These two protein chains interact to form a complex.

Sequence of protein 2:
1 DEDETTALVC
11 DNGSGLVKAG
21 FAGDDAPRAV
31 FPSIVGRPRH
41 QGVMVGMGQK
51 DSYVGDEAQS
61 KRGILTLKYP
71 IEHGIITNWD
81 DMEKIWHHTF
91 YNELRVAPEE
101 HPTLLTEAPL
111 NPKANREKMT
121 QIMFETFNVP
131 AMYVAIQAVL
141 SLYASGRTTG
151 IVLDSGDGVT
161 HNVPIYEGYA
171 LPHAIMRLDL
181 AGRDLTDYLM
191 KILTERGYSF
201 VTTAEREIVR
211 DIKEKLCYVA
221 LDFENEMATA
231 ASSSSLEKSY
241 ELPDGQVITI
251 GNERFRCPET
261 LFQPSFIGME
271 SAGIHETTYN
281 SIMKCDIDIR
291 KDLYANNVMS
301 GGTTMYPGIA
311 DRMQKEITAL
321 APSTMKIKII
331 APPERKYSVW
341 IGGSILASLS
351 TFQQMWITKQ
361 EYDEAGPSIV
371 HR

Contacts between the two chains:
Residue E536 in protein 1 interacts with residue T351 in protein 2 (closest heavy-atom distance 2.4 Å).
Residue G636 in protein 1 is in contact with residue I345 in protein 2 (closest heavy-atom distance 1.9 Å).
Residue E534 in protein 1 interacts with residue S350 in protein 2 (closest heavy-atom distance 0.4 Å).
Residue I532 in protein 1 interacts with residue T351 in protein 2 (closest heavy-atom distance 1.5 Å).
Residue F539 in protein 1 interacts with residue Y143 in protein 2 (closest heavy-atom distance 2.3 Å).
Residue E652 in protein 1 is in contact with residue D1 in protein 2 (closest heavy-atom distance 1.5 Å).
Residue M538 in protein 1 interacts with residue Y143 in protein 2 (closest heavy-atom distance 1.9 Å).
Residue G630 in protein 1 contacts residue D24 in protein 2 (closest heavy-atom distance 2.3 Å).
Residue G640 in protein 1 is in contact with residue D24 in protein 2 (closest heavy-atom distance 2.2 Å).
Residue S531 in protein 1 interacts with residue T351 in protein 2 (closest heavy-atom distance 1.6 Å).
Residue P526 in protein 1 interacts with residue Q354 in protein 2 (closest heavy-atom distance 0.7 Å).
Residue K638 in protein 1 interacts with residue G23 in protein 2 (closest heavy-atom distance 1.6 Å).
Residue E535 in protein 1 interacts with residue T351 in protein 2 (closest heavy-atom distance 1.3 Å).
Residue K634 in protein 1 contacts residue I345 in protein 2 (closest heavy-atom distance 0.8 Å).
Residue K639 in protein 1 contacts residue G23 in protein 2 (closest heavy-atom distance 1.0 Å).
Residue G630 in protein 1 contacts residue D25 in protein 2 (closest heavy-atom distance 1.2 Å).
Residue G635 in protein 1 interacts with residue I345 in protein 2 (closest heavy-atom distance 0.6 Å).
Residue N407 in protein 1 interacts with residue E334 in protein 2 (closest heavy-atom distance 0.9 Å).
Residue E535 in protein 1 is in contact with residue M355 in protein 2 (closest heavy-atom distance 1.9 Å).
Residue T645 in protein 1 contacts residue S350 in protein 2 (closest heavy-atom distance 2.4 Å).
Residue G631 in protein 1 interacts with residue D25 in protein 2 (closest heavy-atom distance 1.2 Å).
Residue G406 in protein 1 interacts with residue E334 in protein 2 (closest heavy-atom distance 0.1 Å).
Residue G635 in protein 1 contacts residue I341 in protein 2 (closest heavy-atom distance 2.0 Å).
Residue Q644 in protein 1 interacts with residue L349 in protein 2 (closest heavy-atom distance 2.4 Å).
Residue K634 in protein 1 interacts with residue A144 in protein 2 (closest heavy-atom distance 0.7 Å).
Residue K638 in protein 1 interacts with residue S348 in protein 2 (closest heavy-atom distance 1.8 Å).
Residue K541 in protein 1 interacts with residue G146 in protein 2 (closest heavy-atom distance 2.5 Å).
Residue K639 in protein 1 is in contact with residue S344 in protein 2 (closest heavy-atom distance 0.8 Å).
Residue M527 in protein 1 is in contact with residue Q354 in protein 2 (closest heavy-atom distance 2.3 Å).
Residue G629 in protein 1 is in contact with residue D24 in protein 2 (closest heavy-atom distance 0.6 Å).
Residue G632 in protein 1 contacts residue E334 in protein 2 (closest heavy-atom distance 2.5 Å).
Residue P540 in protein 1 contacts residue Y143 in protein 2 (closest heavy-atom distance 2.1 Å).
Residue N407 in protein 1 contacts residue P333 in protein 2 (closest heavy-atom distance 1.3 Å).
Residue G640 in protein 1 is in contact with residue G23 in protein 2 (closest heavy-atom distance 2.5 Å).
Residue M538 in protein 1 contacts residue I345 in protein 2 (closest heavy-atom distance 2.1 Å).
Residue K634 in protein 1 interacts with residue S145 in protein 2 (closest heavy-atom distance 1.2 Å).
Residue K634 in protein 1 interacts with residue S141 in protein 2 (closest heavy-atom distance 2.0 Å).
Residue E535 in protein 1 interacts with residue L349 in protein 2 (closest heavy-atom distance 1.8 Å).
Residue V405 in protein 1 interacts with residue P333 in protein 2 (closest heavy-atom distance 1.4 Å).
Residue N407 in protein 1 interacts with residue R335 in protein 2 (closest heavy-atom distance 2.2 Å).
Residue A627 in protein 1 interacts with residue D25 in protein 2 (closest heavy-atom distance 1.5 Å).
Residue K639 in protein 1 interacts with residue D24 in protein 2 (closest heavy-atom distance 1.0 Å).
Residue K633 in protein 1 contacts residue E334 in protein 2 (closest heavy-atom distance 2.3 Å).
Residue E534 in protein 1 is in contact with residue L349 in protein 2 (closest heavy-atom distance 1.7 Å).
Residue Q644 in protein 1 is in contact with residue S348 in protein 2 (closest heavy-atom distance 1.1 Å).
Residue P526 in protein 1 is in contact with residue Q353 in protein 2 (closest heavy-atom distance 2.2 Å).
Residue G636 in protein 1 is in contact with residue S344 in protein 2 (closest heavy-atom distance 2.4 Å).
Residue V405 in protein 1 interacts with residue E334 in protein 2 (closest heavy-atom distance 1.4 Å).
Residue S531 in protein 1 interacts with residue Q354 in protein 2 (closest heavy-atom distance 1.4 Å).
Residue G629 in protein 1 interacts with residue D25 in protein 2 (closest heavy-atom distance 0.9 Å).
Residue K637 in protein 1 interacts with residue G23 in protein 2 (closest heavy-atom distance 2.1 Å).
Residue K639 in protein 1 contacts residue F21 in protein 2 (closest heavy-atom distance 2.2 Å).
Residue K639 in protein 1 is in contact with residue A22 in protein 2 (closest heavy-atom distance 2.4 Å).
Residue P540 in protein 1 contacts residue G146 in protein 2 (closest heavy-atom distance 1.6 Å).
Residue E534 in protein 1 is in contact with residue T351 in protein 2 (closest heavy-atom distance 2.5 Å).
Residue M538 in protein 1 contacts residue L349 in protein 2 (closest heavy-atom distance 1.6 Å).
Residue E408 in protein 1 is in contact with residue P333 in protein 2 (closest heavy-atom distance 1.4 Å).
Residue K639 in protein 1 is in contact with residue W340 in protein 2 (closest heavy-atom distance 2.5 Å).
Residue G636 in protein 1 contacts residue G23 in protein 2 (closest heavy-atom distance 2.4 Å).
Residue M538 in protein 1 contacts residue L346 in protein 2 (closest heavy-atom distance 1.5 Å).

Sequence of protein 1:
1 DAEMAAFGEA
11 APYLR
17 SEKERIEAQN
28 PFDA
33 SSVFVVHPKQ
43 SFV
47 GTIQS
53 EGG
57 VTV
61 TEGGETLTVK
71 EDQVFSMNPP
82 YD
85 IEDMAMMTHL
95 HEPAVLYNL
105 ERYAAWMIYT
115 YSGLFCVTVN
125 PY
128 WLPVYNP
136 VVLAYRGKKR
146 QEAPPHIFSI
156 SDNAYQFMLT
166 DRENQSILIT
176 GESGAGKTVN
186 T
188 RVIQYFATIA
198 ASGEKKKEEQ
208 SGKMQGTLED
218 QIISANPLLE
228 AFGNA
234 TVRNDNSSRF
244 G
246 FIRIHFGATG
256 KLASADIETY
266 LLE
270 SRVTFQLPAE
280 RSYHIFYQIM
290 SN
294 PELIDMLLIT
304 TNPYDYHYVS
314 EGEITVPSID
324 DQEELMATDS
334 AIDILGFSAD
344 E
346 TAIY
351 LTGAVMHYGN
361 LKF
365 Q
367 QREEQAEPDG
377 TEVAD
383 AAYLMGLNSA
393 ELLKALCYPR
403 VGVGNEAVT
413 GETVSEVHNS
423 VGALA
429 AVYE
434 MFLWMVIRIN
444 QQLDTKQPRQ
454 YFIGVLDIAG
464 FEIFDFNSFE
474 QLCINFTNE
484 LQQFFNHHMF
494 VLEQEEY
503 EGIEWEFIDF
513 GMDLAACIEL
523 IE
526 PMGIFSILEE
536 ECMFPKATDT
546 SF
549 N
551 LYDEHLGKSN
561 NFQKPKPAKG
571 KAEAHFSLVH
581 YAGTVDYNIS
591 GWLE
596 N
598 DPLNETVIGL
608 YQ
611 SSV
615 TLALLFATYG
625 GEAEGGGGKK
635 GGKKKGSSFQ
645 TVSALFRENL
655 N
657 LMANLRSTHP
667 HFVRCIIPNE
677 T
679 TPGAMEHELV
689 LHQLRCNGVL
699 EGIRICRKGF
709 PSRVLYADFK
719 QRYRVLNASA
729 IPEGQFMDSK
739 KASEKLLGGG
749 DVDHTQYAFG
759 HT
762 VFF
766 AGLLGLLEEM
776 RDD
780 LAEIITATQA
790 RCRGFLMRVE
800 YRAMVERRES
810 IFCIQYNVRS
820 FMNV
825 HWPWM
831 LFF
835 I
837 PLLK